Sequence of chain A:
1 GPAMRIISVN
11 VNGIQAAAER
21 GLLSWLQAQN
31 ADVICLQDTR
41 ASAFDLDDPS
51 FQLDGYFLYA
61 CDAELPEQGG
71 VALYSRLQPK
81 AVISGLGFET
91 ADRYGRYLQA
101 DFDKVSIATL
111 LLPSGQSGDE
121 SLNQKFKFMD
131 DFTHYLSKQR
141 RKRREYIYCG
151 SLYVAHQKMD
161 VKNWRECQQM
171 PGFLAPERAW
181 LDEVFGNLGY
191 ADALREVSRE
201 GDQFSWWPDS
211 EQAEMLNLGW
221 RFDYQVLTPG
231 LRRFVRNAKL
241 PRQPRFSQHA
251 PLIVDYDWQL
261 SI

This data describes a binding interaction between two proteins.

Sequence of chain B:
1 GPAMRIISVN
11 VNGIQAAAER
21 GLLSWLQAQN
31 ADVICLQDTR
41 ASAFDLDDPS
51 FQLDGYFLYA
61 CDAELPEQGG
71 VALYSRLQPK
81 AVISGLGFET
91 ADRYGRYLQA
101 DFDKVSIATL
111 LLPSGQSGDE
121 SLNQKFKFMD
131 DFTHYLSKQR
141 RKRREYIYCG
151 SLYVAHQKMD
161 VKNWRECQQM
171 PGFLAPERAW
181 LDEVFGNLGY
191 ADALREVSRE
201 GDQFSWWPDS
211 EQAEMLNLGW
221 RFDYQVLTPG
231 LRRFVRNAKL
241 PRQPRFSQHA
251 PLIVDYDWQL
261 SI

Interface contacts:
Residue R199 in chain B is in contact with residue E196 in chain A (closest heavy-atom distance 2.7 Å).
Residue R233 in chain B interacts with residue R199 in chain A (closest heavy-atom distance 2.4 Å).
Residue F234 in chain B contacts residue R199 in chain A (closest heavy-atom distance 4.5 Å).
Residue R232 in chain B is in contact with residue R199 in chain A (closest heavy-atom distance 3.6 Å).
Residue V235 in chain B contacts residue R199 in chain A (closest heavy-atom distance 4.2 Å).
Residue E196 in chain B interacts with residue R199 in chain A (closest heavy-atom distance 2.8 Å).
Residue R236 in chain B contacts residue E200 in chain A (closest heavy-atom distance 4.7 Å).